Sequence of protein 2:
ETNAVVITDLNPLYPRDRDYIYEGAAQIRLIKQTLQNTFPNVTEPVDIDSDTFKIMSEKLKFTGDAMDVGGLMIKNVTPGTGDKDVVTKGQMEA

These two protein chains interact to form a complex.

Sequence of protein 1:
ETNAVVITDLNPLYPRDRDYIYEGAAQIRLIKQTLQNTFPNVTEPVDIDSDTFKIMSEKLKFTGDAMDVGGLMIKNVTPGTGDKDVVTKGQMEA

Contacts between the two chains:
Residue S60 in protein 1 contacts residue D50 in protein 2 (closest heavy-atom distance 3.3 Å).
Residue K35 in protein 1 is in contact with residue P15 in protein 2 (closest heavy-atom distance 3.8 Å).
Residue F65 in protein 1 interacts with residue T55 in protein 2 (closest heavy-atom distance 3.7 Å).
Residue I51 in protein 1 interacts with residue N44 in protein 2 (closest heavy-atom distance 3.5 Å).
Residue D71 in protein 1 contacts residue L75 in protein 2 (closest heavy-atom distance 3.1 Å).
Residue M59 in protein 1 contacts residue D52 in protein 2 (closest heavy-atom distance 3.4 Å).
Residue I77 in protein 1 contacts residue G83 in protein 2 (closest heavy-atom distance 2.7 Å).
Residue L75 in protein 1 contacts residue T81 in protein 2 (closest heavy-atom distance 4.1 Å).
Residue D68 in protein 1 is in contact with residue G74 in protein 2 (closest heavy-atom distance 2.7 Å).
Residue I31 in protein 1 interacts with residue I34 in protein 2 (closest heavy-atom distance 4.0 Å).
Residue T66 in protein 1 contacts residue K57 in protein 2 (closest heavy-atom distance 3.4 Å).
Residue K78 in protein 1 interacts with residue G83 in protein 2 (closest heavy-atom distance 3.9 Å).
Residue Q36 in protein 1 is in contact with residue P15 in protein 2 (closest heavy-atom distance 3.9 Å).
Residue A69 in protein 1 is in contact with residue L75 in protein 2 (closest heavy-atom distance 3.8 Å).
Residue M76 in protein 1 contacts residue G83 in protein 2 (closest heavy-atom distance 3.1 Å).
Residue P48 in protein 1 contacts residue P43 in protein 2 (closest heavy-atom distance 4.1 Å).
Residue V45 in protein 1 contacts residue I10 in protein 2 (closest heavy-atom distance 4.2 Å).
Residue P48 in protein 1 interacts with residue F42 in protein 2 (closest heavy-atom distance 3.6 Å).
Residue F65 in protein 1 interacts with residue M59 in protein 2 (closest heavy-atom distance 3.7 Å).
Residue L38 in protein 1 interacts with residue L38 in protein 2 (closest heavy-atom distance 3.5 Å).
Residue S53 in protein 1 contacts residue E47 in protein 2 (closest heavy-atom distance 3.5 Å).
Residue P43 in protein 1 contacts residue T11 in protein 2 (closest heavy-atom distance 3.8 Å).
Residue R32 in protein 1 interacts with residue R19 in protein 2 (closest heavy-atom distance 4.0 Å).
Residue T46 in protein 1 contacts residue V9 in protein 2 (closest heavy-atom distance 4.0 Å).
Residue S53 in protein 1 contacts residue N44 in protein 2 (closest heavy-atom distance 3.6 Å).
Residue F56 in protein 1 interacts with residue E47 in protein 2 (closest heavy-atom distance 4.2 Å).
Residue D68 in protein 1 contacts residue M76 in protein 2 (closest heavy-atom distance 4.1 Å).
Residue A69 in protein 1 contacts residue G74 in protein 2 (closest heavy-atom distance 3.4 Å).
Residue S60 in protein 1 is in contact with residue D52 in protein 2 (closest heavy-atom distance 3.1 Å).
Residue L38 in protein 1 interacts with residue I10 in protein 2 (closest heavy-atom distance 4.2 Å).
Residue K87 in protein 1 interacts with residue Q94 in protein 2 (closest heavy-atom distance 4.0 Å).
Residue K78 in protein 1 contacts residue K78 in protein 2 (closest heavy-atom distance 2.9 Å).
Residue R32 in protein 1 is in contact with residue P15 in protein 2 (closest heavy-atom distance 3.3 Å).
Residue Q39 in protein 1 interacts with residue P15 in protein 2 (closest heavy-atom distance 4.0 Å).
Residue D86 in protein 1 interacts with residue G83 in protein 2 (closest heavy-atom distance 3.8 Å).
Residue I77 in protein 1 is in contact with residue P82 in protein 2 (closest heavy-atom distance 3.7 Å).
Residue F42 in protein 1 is in contact with residue F42 in protein 2 (closest heavy-atom distance 4.2 Å).
Residue I77 in protein 1 interacts with residue T84 in protein 2 (closest heavy-atom distance 4.2 Å).
Residue V90 in protein 1 contacts residue Q94 in protein 2 (closest heavy-atom distance 3.3 Å).
Residue V45 in protein 1 is in contact with residue T11 in protein 2 (closest heavy-atom distance 3.9 Å).
Residue K35 in protein 1 contacts residue I34 in protein 2 (closest heavy-atom distance 3.9 Å).
Residue F56 in protein 1 contacts residue D50 in protein 2 (closest heavy-atom distance 2.7 Å).
Residue K57 in protein 1 is in contact with residue D50 in protein 2 (closest heavy-atom distance 3.3 Å).
Residue K78 in protein 1 is in contact with residue T84 in protein 2 (closest heavy-atom distance 3.9 Å).
Residue M70 in protein 1 contacts residue L75 in protein 2 (closest heavy-atom distance 4.2 Å).
Residue K35 in protein 1 is in contact with residue L13 in protein 2 (closest heavy-atom distance 3.6 Å).
Residue S60 in protein 1 contacts residue I51 in protein 2 (closest heavy-atom distance 4.1 Å).
Residue R32 in protein 1 is in contact with residue P18 in protein 2 (closest heavy-atom distance 3.6 Å).
Residue R32 in protein 1 contacts residue D20 in protein 2 (closest heavy-atom distance 3.4 Å).
Residue F65 in protein 1 is in contact with residue K57 in protein 2 (closest heavy-atom distance 3.5 Å).
Residue D52 in protein 1 is in contact with residue N44 in protein 2 (closest heavy-atom distance 3.9 Å).
Residue D86 in protein 1 is in contact with residue G85 in protein 2 (closest heavy-atom distance 3.8 Å).
Residue P48 in protein 1 interacts with residue T41 in protein 2 (closest heavy-atom distance 3.0 Å).
Residue D86 in protein 1 contacts residue T84 in protein 2 (closest heavy-atom distance 4.2 Å).
Residue F56 in protein 1 is in contact with residue D52 in protein 2 (closest heavy-atom distance 3.4 Å).
Residue R32 in protein 1 interacts with residue L16 in protein 2 (closest heavy-atom distance 3.6 Å).
Residue L75 in protein 1 contacts residue L75 in protein 2 (closest heavy-atom distance 4.1 Å).
Residue M76 in protein 1 interacts with residue P82 in protein 2 (closest heavy-atom distance 3.8 Å).
Residue Q94 in protein 1 is in contact with residue Q94 in protein 2 (closest heavy-atom distance 2.8 Å).
Residue I31 in protein 1 is in contact with residue Q30 in protein 2 (closest heavy-atom distance 3.4 Å).